These two protein chains interact to form a complex.

Residue-level contacts at the interface:
Residue Q157 in chain B is in contact with residue A72 in chain A (closest heavy-atom distance 4.2 Å).
Residue L156 in chain B interacts with residue A72 in chain A (closest heavy-atom distance 3.6 Å).
Residue L156 in chain B is in contact with residue A69 in chain A (closest heavy-atom distance 4.1 Å).
Residue Q157 in chain B interacts with residue A76 in chain A (closest heavy-atom distance 3.5 Å).
Residue L156 in chain B contacts residue A73 in chain A (closest heavy-atom distance 4.7 Å).

Sequence of chain B:
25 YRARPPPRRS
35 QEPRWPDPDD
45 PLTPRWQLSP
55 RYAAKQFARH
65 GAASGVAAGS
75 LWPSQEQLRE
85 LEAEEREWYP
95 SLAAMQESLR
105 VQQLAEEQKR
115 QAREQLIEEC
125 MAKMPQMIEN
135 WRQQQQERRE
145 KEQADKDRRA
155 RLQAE

Sequence of chain A:
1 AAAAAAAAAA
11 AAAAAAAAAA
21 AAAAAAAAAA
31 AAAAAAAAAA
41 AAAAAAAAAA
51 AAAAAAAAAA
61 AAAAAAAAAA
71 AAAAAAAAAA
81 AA